Sequence of protein 2:
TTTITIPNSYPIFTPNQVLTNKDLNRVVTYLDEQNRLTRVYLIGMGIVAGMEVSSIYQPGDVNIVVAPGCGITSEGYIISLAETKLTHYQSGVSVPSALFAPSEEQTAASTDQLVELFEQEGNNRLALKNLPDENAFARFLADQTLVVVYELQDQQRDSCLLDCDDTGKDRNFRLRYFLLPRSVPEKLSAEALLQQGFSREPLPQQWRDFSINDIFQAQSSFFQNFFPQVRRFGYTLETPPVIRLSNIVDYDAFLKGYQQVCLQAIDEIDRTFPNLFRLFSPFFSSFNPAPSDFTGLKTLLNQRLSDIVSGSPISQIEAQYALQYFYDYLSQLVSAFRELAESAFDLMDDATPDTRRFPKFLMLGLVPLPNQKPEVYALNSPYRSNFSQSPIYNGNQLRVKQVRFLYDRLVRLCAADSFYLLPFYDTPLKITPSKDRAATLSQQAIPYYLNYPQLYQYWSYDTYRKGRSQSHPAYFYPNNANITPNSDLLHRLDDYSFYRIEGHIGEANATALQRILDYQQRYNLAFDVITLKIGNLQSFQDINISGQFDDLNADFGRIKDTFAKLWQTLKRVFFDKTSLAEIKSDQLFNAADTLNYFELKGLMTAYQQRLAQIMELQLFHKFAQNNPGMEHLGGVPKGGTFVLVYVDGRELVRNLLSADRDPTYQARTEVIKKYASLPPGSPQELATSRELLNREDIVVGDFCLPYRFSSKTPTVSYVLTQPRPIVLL

Contacts between the two chains:
Residue F428 in protein 1 interacts with residue L377 in protein 2 (closest heavy-atom distance 4.4 Å).
Residue F428 in protein 1 contacts residue R140 in protein 2 (closest heavy-atom distance 3.1 Å).
Residue D540 in protein 1 interacts with residue R140 in protein 2 (closest heavy-atom distance 4.6 Å).
Residue F428 in protein 1 contacts residue N136 in protein 2 (closest heavy-atom distance 4.8 Å).
Residue F428 in protein 1 contacts residue A139 in protein 2 (closest heavy-atom distance 4.1 Å).
Residue F428 in protein 1 interacts with residue A143 in protein 2 (closest heavy-atom distance 4.4 Å).

Sequence of protein 1:
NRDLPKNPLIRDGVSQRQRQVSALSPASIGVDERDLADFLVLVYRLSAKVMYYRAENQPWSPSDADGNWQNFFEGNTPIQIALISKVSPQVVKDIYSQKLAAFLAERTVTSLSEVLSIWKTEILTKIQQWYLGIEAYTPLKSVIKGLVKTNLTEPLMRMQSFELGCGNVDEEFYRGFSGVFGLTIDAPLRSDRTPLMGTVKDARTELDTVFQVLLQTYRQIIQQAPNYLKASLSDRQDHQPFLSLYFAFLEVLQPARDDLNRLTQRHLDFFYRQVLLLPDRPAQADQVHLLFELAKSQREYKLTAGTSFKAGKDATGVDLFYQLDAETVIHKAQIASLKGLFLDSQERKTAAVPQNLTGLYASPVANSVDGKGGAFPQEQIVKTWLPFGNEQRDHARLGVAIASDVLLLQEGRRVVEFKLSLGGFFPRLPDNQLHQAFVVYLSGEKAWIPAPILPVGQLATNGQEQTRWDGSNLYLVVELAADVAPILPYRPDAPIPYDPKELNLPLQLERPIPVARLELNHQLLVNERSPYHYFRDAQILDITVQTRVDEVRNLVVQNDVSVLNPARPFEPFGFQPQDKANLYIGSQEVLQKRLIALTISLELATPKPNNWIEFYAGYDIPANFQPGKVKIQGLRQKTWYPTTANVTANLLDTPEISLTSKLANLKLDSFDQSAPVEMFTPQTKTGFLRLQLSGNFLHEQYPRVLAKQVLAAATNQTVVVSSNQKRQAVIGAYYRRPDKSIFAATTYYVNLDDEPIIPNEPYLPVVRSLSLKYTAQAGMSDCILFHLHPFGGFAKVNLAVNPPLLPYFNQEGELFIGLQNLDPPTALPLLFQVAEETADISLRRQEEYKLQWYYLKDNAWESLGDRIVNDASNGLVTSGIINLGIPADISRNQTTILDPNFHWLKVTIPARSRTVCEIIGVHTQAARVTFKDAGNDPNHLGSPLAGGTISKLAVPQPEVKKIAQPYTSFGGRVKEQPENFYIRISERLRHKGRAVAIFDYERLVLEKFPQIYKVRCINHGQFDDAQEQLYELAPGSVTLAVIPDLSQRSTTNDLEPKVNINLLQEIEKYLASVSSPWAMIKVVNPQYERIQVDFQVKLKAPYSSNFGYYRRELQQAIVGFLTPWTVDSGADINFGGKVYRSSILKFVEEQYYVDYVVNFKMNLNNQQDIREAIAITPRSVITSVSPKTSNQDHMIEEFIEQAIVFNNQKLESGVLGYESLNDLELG

This data describes a binding interaction between two proteins.